The following describes two proteins that form a bound complex.

Residue-level contacts at the interface:
Residue V144 in chain A interacts with residue F89 in chain B (closest heavy-atom distance 3.9 Å).
Residue F82 in chain A interacts with residue T137 in chain B (closest heavy-atom distance 3.4 Å).
Residue D297 in chain A is in contact with residue R76 in chain B (closest heavy-atom distance 2.8 Å).
Residue Q140 in chain A interacts with residue K86 in chain B (closest heavy-atom distance 4.2 Å).
Residue L85 in chain A contacts residue L116 in chain B (closest heavy-atom distance 4.2 Å).
Residue L116 in chain A interacts with residue F89 in chain B (closest heavy-atom distance 3.8 Å).
Residue P81 in chain A interacts with residue I84 in chain B (closest heavy-atom distance 3.5 Å).
Residue L141 in chain A interacts with residue L85 in chain B (closest heavy-atom distance 4.3 Å).
Residue R119 in chain A interacts with residue L120 in chain B (closest heavy-atom distance 3.4 Å).
Residue F89 in chain A contacts residue R143 in chain B (closest heavy-atom distance 4.0 Å).
Residue L85 in chain A is in contact with residue T137 in chain B (closest heavy-atom distance 4.0 Å).
Residue Q140 in chain A interacts with residue F89 in chain B (closest heavy-atom distance 3.9 Å).
Residue L116 in chain A is in contact with residue T88 in chain B (closest heavy-atom distance 4.1 Å).
Residue L85 in chain A contacts residue Q140 in chain B (closest heavy-atom distance 3.5 Å).
Residue K83 in chain A interacts with residue F136 in chain B (closest heavy-atom distance 4.6 Å).
Residue F82 in chain A contacts residue Y109 in chain B (closest heavy-atom distance 3.1 Å).
Residue P81 in chain A contacts residue Y109 in chain B (closest heavy-atom distance 4.5 Å).
Residue R76 in chain A is in contact with residue V296 in chain B (closest heavy-atom distance 3.6 Å).
Residue R143 in chain A interacts with residue F89 in chain B (closest heavy-atom distance 4.0 Å).
Residue L141 in chain A interacts with residue F89 in chain B (closest heavy-atom distance 4.4 Å).
Residue P81 in chain A contacts residue A80 in chain B (closest heavy-atom distance 4.6 Å).
Residue V144 in chain A is in contact with residue L120 in chain B (closest heavy-atom distance 5.0 Å).
Residue L85 in chain A interacts with residue G112 in chain B (closest heavy-atom distance 3.4 Å).
Residue P81 in chain A is in contact with residue I66 in chain B (closest heavy-atom distance 4.6 Å).
Residue L85 in chain A contacts residue L141 in chain B (closest heavy-atom distance 4.3 Å).
Residue F136 in chain A is in contact with residue K83 in chain B (closest heavy-atom distance 4.6 Å).
Residue L120 in chain A is in contact with residue R119 in chain B (closest heavy-atom distance 3.4 Å).
Residue V296 in chain A contacts residue R76 in chain B (closest heavy-atom distance 3.6 Å).
Residue F136 in chain A interacts with residue K86 in chain B (closest heavy-atom distance 4.0 Å).
Residue F89 in chain A contacts residue V144 in chain B (closest heavy-atom distance 3.9 Å).
Residue Y109 in chain A is in contact with residue F82 in chain B (closest heavy-atom distance 3.1 Å).
Residue K86 in chain A is in contact with residue F136 in chain B (closest heavy-atom distance 4.0 Å).
Residue F82 in chain A interacts with residue F136 in chain B (closest heavy-atom distance 3.3 Å).
Residue T88 in chain A contacts residue L116 in chain B (closest heavy-atom distance 4.1 Å).
Residue Q140 in chain A contacts residue L85 in chain B (closest heavy-atom distance 3.5 Å).
Residue Y109 in chain A contacts residue A79 in chain B (closest heavy-atom distance 4.4 Å).
Residue K86 in chain A contacts residue Q140 in chain B (closest heavy-atom distance 4.2 Å).
Residue T137 in chain A contacts residue L85 in chain B (closest heavy-atom distance 4.0 Å).
Residue A79 in chain A contacts residue Y109 in chain B (closest heavy-atom distance 4.4 Å).
Residue L120 in chain A contacts residue L116 in chain B (closest heavy-atom distance 3.6 Å).
Residue Y109 in chain A contacts residue P81 in chain B (closest heavy-atom distance 4.5 Å).
Residue L78 in chain A interacts with residue F136 in chain B (closest heavy-atom distance 4.2 Å).
Residue L116 in chain A is in contact with residue L85 in chain B (closest heavy-atom distance 4.2 Å).
Residue G112 in chain A is in contact with residue L85 in chain B (closest heavy-atom distance 3.4 Å).
Residue F89 in chain A interacts with residue L116 in chain B (closest heavy-atom distance 3.8 Å).
Residue L116 in chain A contacts residue L120 in chain B (closest heavy-atom distance 3.6 Å).
Residue L120 in chain A is in contact with residue L120 in chain B (closest heavy-atom distance 3.5 Å).
Residue L120 in chain A contacts residue V144 in chain B (closest heavy-atom distance 5.0 Å).
Residue F89 in chain A is in contact with residue Q140 in chain B (closest heavy-atom distance 3.9 Å).
Residue A80 in chain A is in contact with residue P81 in chain B (closest heavy-atom distance 4.6 Å).
Residue T137 in chain A contacts residue F82 in chain B (closest heavy-atom distance 3.4 Å).
Residue F136 in chain A interacts with residue L78 in chain B (closest heavy-atom distance 4.2 Å).
Residue R76 in chain A contacts residue D297 in chain B (closest heavy-atom distance 2.8 Å).
Residue I84 in chain A is in contact with residue I84 in chain B (closest heavy-atom distance 3.5 Å).
Residue L85 in chain A interacts with residue P113 in chain B (closest heavy-atom distance 4.8 Å).
Residue I66 in chain A interacts with residue P81 in chain B (closest heavy-atom distance 4.6 Å).
Residue I84 in chain A interacts with residue P81 in chain B (closest heavy-atom distance 3.5 Å).
Residue F136 in chain A contacts residue F82 in chain B (closest heavy-atom distance 3.3 Å).
Residue P113 in chain A is in contact with residue L85 in chain B (closest heavy-atom distance 4.8 Å).
Residue F89 in chain A interacts with residue L141 in chain B (closest heavy-atom distance 4.4 Å).

Sequence of chain A:
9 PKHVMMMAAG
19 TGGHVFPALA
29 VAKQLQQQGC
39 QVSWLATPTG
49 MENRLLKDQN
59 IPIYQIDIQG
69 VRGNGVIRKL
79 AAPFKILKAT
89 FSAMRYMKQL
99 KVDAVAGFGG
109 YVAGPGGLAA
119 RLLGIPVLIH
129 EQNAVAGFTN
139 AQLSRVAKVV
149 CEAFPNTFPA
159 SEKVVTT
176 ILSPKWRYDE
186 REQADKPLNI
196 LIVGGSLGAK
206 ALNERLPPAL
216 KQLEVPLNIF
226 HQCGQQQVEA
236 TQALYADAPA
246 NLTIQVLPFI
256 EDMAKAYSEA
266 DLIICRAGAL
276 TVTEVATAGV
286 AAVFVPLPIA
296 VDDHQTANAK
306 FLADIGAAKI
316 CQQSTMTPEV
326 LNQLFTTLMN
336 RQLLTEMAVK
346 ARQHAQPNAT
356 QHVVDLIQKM

Sequence of chain B:
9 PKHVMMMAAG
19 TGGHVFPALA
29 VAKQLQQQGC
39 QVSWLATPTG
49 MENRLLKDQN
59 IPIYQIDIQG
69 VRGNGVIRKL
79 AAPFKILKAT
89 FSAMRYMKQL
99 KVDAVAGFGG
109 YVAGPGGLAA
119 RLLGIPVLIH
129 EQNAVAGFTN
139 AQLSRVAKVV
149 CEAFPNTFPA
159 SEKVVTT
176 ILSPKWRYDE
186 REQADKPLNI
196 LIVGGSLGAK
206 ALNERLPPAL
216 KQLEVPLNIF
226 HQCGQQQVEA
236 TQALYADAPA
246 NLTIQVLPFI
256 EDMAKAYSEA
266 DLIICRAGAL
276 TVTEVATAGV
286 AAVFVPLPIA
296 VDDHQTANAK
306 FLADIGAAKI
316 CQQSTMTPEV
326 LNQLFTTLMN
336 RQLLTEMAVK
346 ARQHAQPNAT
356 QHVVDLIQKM